This data describes a binding interaction between two proteins.

Sequence of protein 1:
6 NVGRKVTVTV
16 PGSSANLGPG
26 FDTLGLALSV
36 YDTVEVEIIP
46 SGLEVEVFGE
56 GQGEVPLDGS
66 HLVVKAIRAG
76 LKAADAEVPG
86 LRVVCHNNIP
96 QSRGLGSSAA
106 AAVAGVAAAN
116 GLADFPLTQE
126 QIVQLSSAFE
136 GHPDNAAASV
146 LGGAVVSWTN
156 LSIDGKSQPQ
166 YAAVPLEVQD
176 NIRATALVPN

Sequence of protein 2:
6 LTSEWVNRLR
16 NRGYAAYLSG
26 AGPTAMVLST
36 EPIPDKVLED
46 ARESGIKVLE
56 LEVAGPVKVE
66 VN

Contacts between the two chains:
Residue T12 in protein 1 is in contact with residue V64 in protein 2 (closest heavy-atom distance 3.5 Å).
Residue N185 in protein 1 contacts residue G50 in protein 2 (closest heavy-atom distance 2.8 Å).
Residue P16 in protein 1 contacts residue G60 in protein 2 (closest heavy-atom distance 3.5 Å).
Residue R98 in protein 1 contacts residue G27 in protein 2 (closest heavy-atom distance 3.4 Å).
Residue A20 in protein 1 is in contact with residue G25 in protein 2 (closest heavy-atom distance 2.8 Å).
Residue L22 in protein 1 contacts residue G25 in protein 2 (closest heavy-atom distance 3.4 Å).
Residue G148 in protein 1 is in contact with residue A59 in protein 2 (closest heavy-atom distance 2.9 Å).
Residue V183 in protein 1 contacts residue I51 in protein 2 (closest heavy-atom distance 3.4 Å).
Residue R178 in protein 1 interacts with residue V32 in protein 2 (closest heavy-atom distance 3.5 Å).
Residue R178 in protein 1 contacts residue S34 in protein 2 (closest heavy-atom distance 2.8 Å).
Residue L182 in protein 1 contacts residue I51 in protein 2 (closest heavy-atom distance 3.6 Å).
Residue V183 in protein 1 interacts with residue K52 in protein 2 (closest heavy-atom distance 2.6 Å).
Residue L33 in protein 1 interacts with residue E57 in protein 2 (closest heavy-atom distance 3.5 Å).
Residue T180 in protein 1 is in contact with residue V32 in protein 2 (closest heavy-atom distance 2.8 Å).
Residue S19 in protein 1 contacts residue S24 in protein 2 (closest heavy-atom distance 2.6 Å).
Residue V145 in protein 1 contacts residue P61 in protein 2 (closest heavy-atom distance 3.2 Å).
Residue G147 in protein 1 interacts with residue G60 in protein 2 (closest heavy-atom distance 3.4 Å).
Residue R178 in protein 1 interacts with residue E57 in protein 2 (closest heavy-atom distance 3.2 Å).
Residue G99 in protein 1 contacts residue S24 in protein 2 (closest heavy-atom distance 2.8 Å).
Residue G148 in protein 1 contacts residue V58 in protein 2 (closest heavy-atom distance 3.5 Å).
Residue T180 in protein 1 is in contact with residue L54 in protein 2 (closest heavy-atom distance 3.4 Å).
Residue S34 in protein 1 contacts residue L56 in protein 2 (closest heavy-atom distance 3.5 Å).
Residue S34 in protein 1 contacts residue E57 in protein 2 (closest heavy-atom distance 2.8 Å).
Residue T14 in protein 1 interacts with residue K63 in protein 2 (closest heavy-atom distance 2.8 Å).
Residue A32 in protein 1 contacts residue V58 in protein 2 (closest heavy-atom distance 3.4 Å).
Residue N21 in protein 1 interacts with residue Y22 in protein 2 (closest heavy-atom distance 3.6 Å).
Residue V11 in protein 1 is in contact with residue E65 in protein 2 (closest heavy-atom distance 3.5 Å).
Residue V13 in protein 1 interacts with residue K63 in protein 2 (closest heavy-atom distance 3.2 Å).
Residue A181 in protein 1 is in contact with residue V53 in protein 2 (closest heavy-atom distance 3.4 Å).
Residue T12 in protein 1 is in contact with residue N67 in protein 2 (closest heavy-atom distance 2.7 Å).
Residue L33 in protein 1 interacts with residue M31 in protein 2 (closest heavy-atom distance 3.5 Å).
Residue R9 in protein 1 interacts with residue V66 in protein 2 (closest heavy-atom distance 3.5 Å).
Residue S19 in protein 1 interacts with residue Y22 in protein 2 (closest heavy-atom distance 2.9 Å).
Residue N176 in protein 1 is in contact with residue T35 in protein 2 (closest heavy-atom distance 3.5 Å).
Residue V145 in protein 1 is in contact with residue V62 in protein 2 (closest heavy-atom distance 3.5 Å).
Residue R98 in protein 1 contacts residue T29 in protein 2 (closest heavy-atom distance 2.6 Å).
Residue A181 in protein 1 interacts with residue A30 in protein 2 (closest heavy-atom distance 3.5 Å).
Residue K10 in protein 1 interacts with residue N67 in protein 2 (closest heavy-atom distance 2.9 Å).
Residue S144 in protein 1 is in contact with residue V62 in protein 2 (closest heavy-atom distance 3.2 Å).
Residue A112 in protein 1 contacts residue V64 in protein 2 (closest heavy-atom distance 3.6 Å).
Residue L182 in protein 1 contacts residue L14 in protein 2 (closest heavy-atom distance 3.6 Å).
Residue R178 in protein 1 contacts residue L33 in protein 2 (closest heavy-atom distance 3.3 Å).
Residue V13 in protein 1 is in contact with residue V62 in protein 2 (closest heavy-atom distance 3.5 Å).
Residue L146 in protein 1 is in contact with residue P61 in protein 2 (closest heavy-atom distance 3.4 Å).
Residue L33 in protein 1 is in contact with residue A59 in protein 2 (closest heavy-atom distance 3.5 Å).
Residue T180 in protein 1 contacts residue V53 in protein 2 (closest heavy-atom distance 3.6 Å).
Residue G99 in protein 1 contacts residue G27 in protein 2 (closest heavy-atom distance 3.5 Å).
Residue T14 in protein 1 interacts with residue V62 in protein 2 (closest heavy-atom distance 3.5 Å).
Residue A181 in protein 1 contacts residue L54 in protein 2 (closest heavy-atom distance 3.0 Å).
Residue A181 in protein 1 contacts residue K52 in protein 2 (closest heavy-atom distance 3.4 Å).
Residue A179 in protein 1 is in contact with residue L56 in protein 2 (closest heavy-atom distance 2.7 Å).
Residue G147 in protein 1 interacts with residue P61 in protein 2 (closest heavy-atom distance 3.6 Å).
Residue A179 in protein 1 is in contact with residue V32 in protein 2 (closest heavy-atom distance 3.3 Å).
Residue T12 in protein 1 interacts with residue E65 in protein 2 (closest heavy-atom distance 2.8 Å).
Residue L182 in protein 1 contacts residue T29 in protein 2 (closest heavy-atom distance 3.3 Å).
Residue I177 in protein 1 is in contact with residue S34 in protein 2 (closest heavy-atom distance 3.5 Å).
Residue A32 in protein 1 is in contact with residue A59 in protein 2 (closest heavy-atom distance 2.9 Å).
Residue L182 in protein 1 interacts with residue A30 in protein 2 (closest heavy-atom distance 2.7 Å).
Residue T180 in protein 1 interacts with residue M31 in protein 2 (closest heavy-atom distance 3.5 Å).
Residue T180 in protein 1 interacts with residue I38 in protein 2 (closest heavy-atom distance 3.6 Å).